Sequence of chain B:
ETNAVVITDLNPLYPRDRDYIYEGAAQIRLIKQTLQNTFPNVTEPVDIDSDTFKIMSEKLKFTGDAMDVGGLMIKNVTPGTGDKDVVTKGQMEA

Sequence of chain A:
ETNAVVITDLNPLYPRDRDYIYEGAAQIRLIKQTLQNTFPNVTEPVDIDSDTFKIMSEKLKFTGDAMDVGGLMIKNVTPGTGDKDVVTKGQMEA

This data describes a binding interaction between two proteins.

Residue-level contacts at the interface:
Residue K62 in chain A interacts with residue T55 in chain B (closest heavy-atom distance 3.2 Å).
Residue L63 in chain A contacts residue D54 in chain B (closest heavy-atom distance 4.3 Å).
Residue R32 in chain A interacts with residue D22 in chain B (closest heavy-atom distance 3.5 Å).
Residue R32 in chain A is in contact with residue Y17 in chain B (closest heavy-atom distance 3.4 Å).
Residue K35 in chain A is in contact with residue P15 in chain B (closest heavy-atom distance 3.7 Å).
Residue K62 in chain A interacts with residue D50 in chain B (closest heavy-atom distance 4.5 Å).
Residue D52 in chain A is in contact with residue N44 in chain B (closest heavy-atom distance 3.2 Å).
Residue K35 in chain A contacts residue Y17 in chain B (closest heavy-atom distance 3.0 Å).
Residue V45 in chain A interacts with residue T41 in chain B (closest heavy-atom distance 3.1 Å).
Residue R32 in chain A is in contact with residue P15 in chain B (closest heavy-atom distance 3.2 Å).
Residue F65 in chain A contacts residue V72 in chain B (closest heavy-atom distance 4.2 Å).
Residue I51 in chain A interacts with residue N44 in chain B (closest heavy-atom distance 3.1 Å).
Residue E47 in chain A interacts with residue P43 in chain B (closest heavy-atom distance 4.2 Å).
Residue L38 in chain A contacts residue L38 in chain B (closest heavy-atom distance 4.2 Å).
Residue M70 in chain A is in contact with residue M76 in chain B (closest heavy-atom distance 4.4 Å).
Residue K57 in chain A is in contact with residue E47 in chain B (closest heavy-atom distance 3.4 Å).
Residue I31 in chain A contacts residue Q30 in chain B (closest heavy-atom distance 3.4 Å).
Residue Q39 in chain A contacts residue N14 in chain B (closest heavy-atom distance 4.4 Å).
Residue V72 in chain A interacts with residue P82 in chain B (closest heavy-atom distance 4.4 Å).
Residue L63 in chain A interacts with residue D50 in chain B (closest heavy-atom distance 3.4 Å).
Residue A28 in chain A interacts with residue R19 in chain B (closest heavy-atom distance 4.6 Å).
Residue Q36 in chain A contacts residue P15 in chain B (closest heavy-atom distance 4.0 Å).
Residue Q39 in chain A contacts residue P15 in chain B (closest heavy-atom distance 4.1 Å).
Residue I31 in chain A contacts residue I34 in chain B (closest heavy-atom distance 3.7 Å).
Residue I31 in chain A interacts with residue Y17 in chain B (closest heavy-atom distance 3.8 Å).
Residue L63 in chain A contacts residue D52 in chain B (closest heavy-atom distance 4.2 Å).
Residue S53 in chain A interacts with residue N44 in chain B (closest heavy-atom distance 3.5 Å).
Residue P48 in chain A is in contact with residue P43 in chain B (closest heavy-atom distance 4.5 Å).
Residue D54 in chain A interacts with residue E47 in chain B (closest heavy-atom distance 4.3 Å).
Residue E47 in chain A interacts with residue T41 in chain B (closest heavy-atom distance 4.5 Å).
Residue K35 in chain A interacts with residue I34 in chain B (closest heavy-atom distance 4.0 Å).
Residue Q39 in chain A interacts with residue D12 in chain B (closest heavy-atom distance 4.0 Å).
Residue D54 in chain A is in contact with residue V45 in chain B (closest heavy-atom distance 4.0 Å).
Residue R32 in chain A interacts with residue L16 in chain B (closest heavy-atom distance 4.5 Å).
Residue F65 in chain A interacts with residue G74 in chain B (closest heavy-atom distance 3.2 Å).
Residue P48 in chain A is in contact with residue T41 in chain B (closest heavy-atom distance 3.2 Å).
Residue T66 in chain A contacts residue M76 in chain B (closest heavy-atom distance 3.2 Å).
Residue P48 in chain A interacts with residue F42 in chain B (closest heavy-atom distance 3.7 Å).
Residue Q39 in chain A contacts residue L13 in chain B (closest heavy-atom distance 2.6 Å).
Residue K78 in chain A interacts with residue G83 in chain B (closest heavy-atom distance 4.5 Å).
Residue G74 in chain A is in contact with residue G83 in chain B (closest heavy-atom distance 3.3 Å).
Residue F65 in chain A contacts residue T55 in chain B (closest heavy-atom distance 3.5 Å).
Residue G73 in chain A interacts with residue P82 in chain B (closest heavy-atom distance 4.1 Å).
Residue M70 in chain A interacts with residue T81 in chain B (closest heavy-atom distance 3.6 Å).
Residue F65 in chain A contacts residue I58 in chain B (closest heavy-atom distance 3.9 Å).
Residue D54 in chain A interacts with residue T46 in chain B (closest heavy-atom distance 2.7 Å).
Residue V49 in chain A contacts residue N44 in chain B (closest heavy-atom distance 4.1 Å).
Residue T66 in chain A contacts residue G74 in chain B (closest heavy-atom distance 4.2 Å).
Residue V45 in chain A interacts with residue T11 in chain B (closest heavy-atom distance 3.7 Å).
Residue E47 in chain A contacts residue N40 in chain B (closest heavy-atom distance 3.3 Å).
Residue V49 in chain A interacts with residue P43 in chain B (closest heavy-atom distance 3.7 Å).
Residue T84 in chain A contacts residue G85 in chain B (closest heavy-atom distance 3.8 Å).
Residue K35 in chain A is in contact with residue N14 in chain B (closest heavy-atom distance 4.0 Å).
Residue R32 in chain A is in contact with residue R19 in chain B (closest heavy-atom distance 3.1 Å).
Residue S60 in chain A interacts with residue D50 in chain B (closest heavy-atom distance 4.0 Å).
Residue T84 in chain A contacts residue T84 in chain B (closest heavy-atom distance 4.2 Å).
Residue F65 in chain A contacts residue G73 in chain B (closest heavy-atom distance 3.1 Å).
Residue K87 in chain A interacts with residue V89 in chain B (closest heavy-atom distance 3.3 Å).
Residue K35 in chain A is in contact with residue L13 in chain B (closest heavy-atom distance 3.7 Å).
Residue A28 in chain A is in contact with residue Y17 in chain B (closest heavy-atom distance 3.8 Å).